Sequence of the second protein:
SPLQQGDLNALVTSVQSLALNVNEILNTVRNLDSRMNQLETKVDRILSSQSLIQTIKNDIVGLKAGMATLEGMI

The following describes two proteins that form a bound complex.

Residue-level contacts at the interface:
Residue E221 in the second protein interacts with residue L223 in the first protein (closest heavy-atom distance 3.5 Å).
Residue S198 in the second protein interacts with residue Q201 in the first protein (closest heavy-atom distance 3.1 Å).
Residue Q247 in the second protein is in contact with residue Q247 in the first protein (closest heavy-atom distance 3.9 Å).
Residue I250 in the second protein is in contact with residue I250 in the first protein (closest heavy-atom distance 3.4 Å).
Residue L215 in the second protein interacts with residue V219 in the first protein (closest heavy-atom distance 3.6 Å).
Residue I243 in the second protein is in contact with residue Q247 in the first protein (closest heavy-atom distance 3.9 Å).
Residue N218 in the second protein contacts residue V219 in the first protein (closest heavy-atom distance 4.0 Å).
Residue I222 in the second protein is in contact with residue V219 in the first protein (closest heavy-atom distance 3.7 Å).
Residue I253 in the second protein interacts with residue I253 in the first protein (closest heavy-atom distance 3.8 Å).
Residue L215 in the second protein interacts with residue A216 in the first protein (closest heavy-atom distance 3.8 Å).
Residue D256 in the second protein contacts residue I257 in the first protein (closest heavy-atom distance 3.7 Å).
Residue I243 in the second protein is in contact with residue L244 in the first protein (closest heavy-atom distance 3.7 Å).
Residue T225 in the second protein is in contact with residue V226 in the first protein (closest heavy-atom distance 4.0 Å).
Residue L229 in the second protein contacts residue M233 in the first protein (closest heavy-atom distance 3.9 Å).
Residue K239 in the second protein interacts with residue V240 in the first protein (closest heavy-atom distance 3.9 Å).
Residue I253 in the second protein interacts with residue I250 in the first protein (closest heavy-atom distance 3.9 Å).
Residue M233 in the second protein interacts with residue M233 in the first protein (closest heavy-atom distance 3.3 Å).
Residue R232 in the second protein interacts with residue M233 in the first protein (closest heavy-atom distance 3.4 Å).
Residue R232 in the second protein contacts residue D230 in the first protein (closest heavy-atom distance 2.6 Å).
Residue L200 in the second protein interacts with residue L200 in the first protein (closest heavy-atom distance 2.9 Å).
Residue L205 in the second protein interacts with residue L205 in the first protein (closest heavy-atom distance 4.0 Å).
Residue L236 in the second protein contacts residue V240 in the first protein (closest heavy-atom distance 3.9 Å).
Residue L260 in the second protein is in contact with residue L260 in the first protein (closest heavy-atom distance 4.0 Å).
Residue P199 in the second protein is in contact with residue L200 in the first protein (closest heavy-atom distance 3.6 Å).
Residue P199 in the second protein is in contact with residue Q201 in the first protein (closest heavy-atom distance 3.7 Å).
Residue M264 in the second protein is in contact with residue M264 in the first protein (closest heavy-atom distance 3.0 Å).
Residue D256 in the second protein contacts residue K261 in the first protein (closest heavy-atom distance 3.0 Å).
Residue S198 in the second protein contacts residue Q202 in the first protein (closest heavy-atom distance 2.8 Å).
Residue E221 in the second protein interacts with residue R227 in the first protein (closest heavy-atom distance 2.8 Å).
Residue G263 in the second protein interacts with residue M264 in the first protein (closest heavy-atom distance 2.7 Å).
Residue V226 in the second protein interacts with residue V226 in the first protein (closest heavy-atom distance 4.0 Å).
Residue N218 in the second protein is in contact with residue L223 in the first protein (closest heavy-atom distance 3.6 Å).
Residue I243 in the second protein is in contact with residue I243 in the first protein (closest heavy-atom distance 3.8 Å).
Residue L200 in the second protein contacts residue Q201 in the first protein (closest heavy-atom distance 3.7 Å).
Residue L208 in the second protein is in contact with residue L208 in the first protein (closest heavy-atom distance 3.7 Å).
Residue L208 in the second protein interacts with residue L205 in the first protein (closest heavy-atom distance 3.6 Å).
Residue K239 in the second protein contacts residue L244 in the first protein (closest heavy-atom distance 3.7 Å).
Residue N218 in the second protein is in contact with residue N220 in the first protein (closest heavy-atom distance 3.0 Å).
Residue L229 in the second protein contacts residue L229 in the first protein (closest heavy-atom distance 3.8 Å).
Residue S246 in the second protein interacts with residue Q247 in the first protein (closest heavy-atom distance 2.8 Å).
Residue R232 in the second protein contacts residue N234 in the first protein (closest heavy-atom distance 2.8 Å).
Residue S246 in the second protein is in contact with residue I250 in the first protein (closest heavy-atom distance 3.8 Å).
Residue R242 in the second protein is in contact with residue L244 in the first protein (closest heavy-atom distance 3.9 Å).
Residue I222 in the second protein interacts with residue L223 in the first protein (closest heavy-atom distance 3.6 Å).
Residue L215 in the second protein interacts with residue L215 in the first protein (closest heavy-atom distance 4.0 Å).
Residue L267 in the second protein contacts residue L267 in the first protein (closest heavy-atom distance 4.0 Å).
Residue D204 in the second protein interacts with residue Q202 in the first protein (closest heavy-atom distance 3.2 Å).
Residue I222 in the second protein interacts with residue I222 in the first protein (closest heavy-atom distance 3.6 Å).
Residue M270 in the second protein contacts residue E268 in the first protein (closest heavy-atom distance 4.0 Å).
Residue K239 in the second protein interacts with residue D241 in the first protein (closest heavy-atom distance 2.8 Å).
Residue L208 in the second protein interacts with residue V209 in the first protein (closest heavy-atom distance 4.0 Å).
Residue L200 in the second protein is in contact with residue Q202 in the first protein (closest heavy-atom distance 3.7 Å).
Residue R232 in the second protein interacts with residue E237 in the first protein (closest heavy-atom distance 2.9 Å).
Residue L267 in the second protein interacts with residue E268 in the first protein (closest heavy-atom distance 3.9 Å).
Residue I243 in the second protein is in contact with residue V240 in the first protein (closest heavy-atom distance 3.9 Å).
Residue D204 in the second protein is in contact with residue L205 in the first protein (closest heavy-atom distance 3.6 Å).
Residue L267 in the second protein is in contact with residue M264 in the first protein (closest heavy-atom distance 4.0 Å).
Residue I253 in the second protein is in contact with residue I257 in the first protein (closest heavy-atom distance 3.9 Å).
Residue L249 in the second protein is in contact with residue I250 in the first protein (closest heavy-atom distance 3.5 Å).
Residue V219 in the second protein is in contact with residue V219 in the first protein (closest heavy-atom distance 4.0 Å).

Sequence of the first protein:
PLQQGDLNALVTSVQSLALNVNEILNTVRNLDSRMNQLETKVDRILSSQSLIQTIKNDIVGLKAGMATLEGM